Sequence of the second protein:
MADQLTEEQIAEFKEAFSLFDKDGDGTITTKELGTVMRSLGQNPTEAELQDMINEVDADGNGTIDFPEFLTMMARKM

Interface contacts:
Residue L21 in the second protein contacts residue M27 in the first protein (closest heavy-atom distance 4.2 Å).
Residue L42 in the second protein contacts residue L32 in the first protein (closest heavy-atom distance 3.8 Å).
Residue L35 in the second protein contacts residue L32 in the first protein (closest heavy-atom distance 4.3 Å).
Residue E17 in the second protein contacts residue M27 in the first protein (closest heavy-atom distance 5.0 Å).
Residue D53 in the second protein interacts with residue V40 in the first protein (closest heavy-atom distance 5.0 Å).
Residue V58 in the second protein contacts residue F35 in the first protein (closest heavy-atom distance 4.3 Å).
Residue F22 in the second protein is in contact with residue E28 in the first protein (closest heavy-atom distance 3.8 Å).
Residue K24 in the second protein is in contact with residue E28 in the first protein (closest heavy-atom distance 4.0 Å).
Residue Q44 in the second protein interacts with residue L32 in the first protein (closest heavy-atom distance 3.9 Å).
Residue V38 in the second protein contacts residue E28 in the first protein (closest heavy-atom distance 3.5 Å).
Residue A18 in the second protein is in contact with residue I31 in the first protein (closest heavy-atom distance 3.5 Å).
Residue F22 in the second protein is in contact with residue L32 in the first protein (closest heavy-atom distance 4.0 Å).
Residue M54 in the second protein interacts with residue I37 in the first protein (closest heavy-atom distance 3.4 Å).
Residue E50 in the second protein is in contact with residue E41 in the first protein (closest heavy-atom distance 3.8 Å).
Residue A49 in the second protein contacts residue E41 in the first protein (closest heavy-atom distance 4.7 Å).
Residue E57 in the second protein contacts residue I37 in the first protein (closest heavy-atom distance 3.6 Å).
Residue D53 in the second protein is in contact with residue I37 in the first protein (closest heavy-atom distance 4.0 Å).
Residue I55 in the second protein contacts residue F35 in the first protein (closest heavy-atom distance 4.8 Å).
Residue M74 in the second protein interacts with residue I31 in the first protein (closest heavy-atom distance 4.1 Å).
Residue L42 in the second protein contacts residue E28 in the first protein (closest heavy-atom distance 3.9 Å).
Residue I66 in the second protein interacts with residue F35 in the first protein (closest heavy-atom distance 4.2 Å).
Residue M54 in the second protein interacts with residue F35 in the first protein (closest heavy-atom distance 3.4 Å).
Residue D53 in the second protein contacts residue E41 in the first protein (closest heavy-atom distance 2.5 Å).
Residue L42 in the second protein interacts with residue K25 in the first protein (closest heavy-atom distance 4.0 Å).
Residue E57 in the second protein contacts residue D34 in the first protein (closest heavy-atom distance 4.9 Å).
Residue M75 in the second protein interacts with residue D34 in the first protein (closest heavy-atom distance 3.2 Å).
Residue M54 in the second protein contacts residue L32 in the first protein (closest heavy-atom distance 3.8 Å).
Residue M75 in the second protein interacts with residue I31 in the first protein (closest heavy-atom distance 3.8 Å).
Residue F71 in the second protein interacts with residue I31 in the first protein (closest heavy-atom distance 4.0 Å).
Residue E50 in the second protein interacts with residue I37 in the first protein (closest heavy-atom distance 3.8 Å).
Residue L35 in the second protein contacts residue F35 in the first protein (closest heavy-atom distance 4.4 Å).
Residue L42 in the second protein interacts with residue R29 in the first protein (closest heavy-atom distance 3.8 Å).
Residue L21 in the second protein interacts with residue G24 in the first protein (closest heavy-atom distance 3.6 Å).
Residue E57 in the second protein contacts residue F35 in the first protein (closest heavy-atom distance 2.7 Å).
Residue K78 in the second protein interacts with residue D34 in the first protein (closest heavy-atom distance 2.8 Å).
Residue A49 in the second protein is in contact with residue K44 in the first protein (closest heavy-atom distance 4.8 Å).
Residue E57 in the second protein interacts with residue V40 in the first protein (closest heavy-atom distance 3.8 Å).
Residue D53 in the second protein interacts with residue K44 in the first protein (closest heavy-atom distance 3.1 Å).
Residue E14 in the second protein contacts residue M27 in the first protein (closest heavy-atom distance 4.3 Å).
Residue K78 in the second protein contacts residue Q36 in the first protein (closest heavy-atom distance 4.2 Å).
Residue M39 in the second protein contacts residue L32 in the first protein (closest heavy-atom distance 3.6 Å).
Residue M74 in the second protein is in contact with residue F35 in the first protein (closest heavy-atom distance 3.9 Å).
Residue V38 in the second protein contacts residue L32 in the first protein (closest heavy-atom distance 4.0 Å).
Residue L21 in the second protein contacts residue E28 in the first protein (closest heavy-atom distance 3.5 Å).
Residue S41 in the second protein is in contact with residue E28 in the first protein (closest heavy-atom distance 4.5 Å).
Residue A18 in the second protein contacts residue M27 in the first protein (closest heavy-atom distance 3.7 Å).
Residue S41 in the second protein contacts residue K25 in the first protein (closest heavy-atom distance 3.7 Å).
Residue F22 in the second protein contacts residue I31 in the first protein (closest heavy-atom distance 3.8 Å).
Residue E57 in the second protein is in contact with residue Q36 in the first protein (closest heavy-atom distance 4.7 Å).

Sequence of the first protein:
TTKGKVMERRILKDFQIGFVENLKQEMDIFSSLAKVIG

These two protein chains interact to form a complex.